Sequence of protein 2:
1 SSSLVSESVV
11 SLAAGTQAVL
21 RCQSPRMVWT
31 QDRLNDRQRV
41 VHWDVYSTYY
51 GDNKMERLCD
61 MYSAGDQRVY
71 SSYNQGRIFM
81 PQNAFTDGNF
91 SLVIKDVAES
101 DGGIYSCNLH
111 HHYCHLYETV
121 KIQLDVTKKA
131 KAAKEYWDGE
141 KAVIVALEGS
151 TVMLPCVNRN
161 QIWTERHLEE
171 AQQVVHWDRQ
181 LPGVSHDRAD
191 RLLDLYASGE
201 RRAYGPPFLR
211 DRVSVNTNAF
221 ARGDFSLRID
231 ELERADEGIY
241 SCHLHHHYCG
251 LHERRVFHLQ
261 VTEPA

Residue-level contacts at the interface:
Residue S72 in protein 1 contacts residue K54 in protein 2 (closest heavy-atom distance 4.4 Å).
Residue A70 in protein 1 is in contact with residue N53 in protein 2 (closest heavy-atom distance 5.0 Å).
Residue A70 in protein 1 contacts residue D52 in protein 2 (closest heavy-atom distance 2.9 Å).
Residue K69 in protein 1 is in contact with residue D52 in protein 2 (closest heavy-atom distance 3.5 Å).

The following describes two proteins that form a bound complex.

Sequence of protein 1:
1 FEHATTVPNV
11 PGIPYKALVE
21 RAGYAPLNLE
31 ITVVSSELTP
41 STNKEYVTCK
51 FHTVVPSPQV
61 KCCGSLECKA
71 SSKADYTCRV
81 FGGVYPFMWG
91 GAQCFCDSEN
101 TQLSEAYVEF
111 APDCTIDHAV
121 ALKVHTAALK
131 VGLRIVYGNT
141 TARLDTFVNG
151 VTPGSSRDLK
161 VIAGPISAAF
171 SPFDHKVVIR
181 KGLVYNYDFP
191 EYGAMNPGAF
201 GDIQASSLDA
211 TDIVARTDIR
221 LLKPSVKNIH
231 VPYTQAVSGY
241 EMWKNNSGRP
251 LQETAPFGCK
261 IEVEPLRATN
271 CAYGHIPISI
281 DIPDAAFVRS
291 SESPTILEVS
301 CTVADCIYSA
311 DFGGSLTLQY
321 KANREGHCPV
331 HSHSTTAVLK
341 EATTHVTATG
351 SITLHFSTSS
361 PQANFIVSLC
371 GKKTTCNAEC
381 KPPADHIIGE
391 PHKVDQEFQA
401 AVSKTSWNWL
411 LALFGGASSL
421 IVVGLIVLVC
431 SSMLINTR